Sequence of the first protein:
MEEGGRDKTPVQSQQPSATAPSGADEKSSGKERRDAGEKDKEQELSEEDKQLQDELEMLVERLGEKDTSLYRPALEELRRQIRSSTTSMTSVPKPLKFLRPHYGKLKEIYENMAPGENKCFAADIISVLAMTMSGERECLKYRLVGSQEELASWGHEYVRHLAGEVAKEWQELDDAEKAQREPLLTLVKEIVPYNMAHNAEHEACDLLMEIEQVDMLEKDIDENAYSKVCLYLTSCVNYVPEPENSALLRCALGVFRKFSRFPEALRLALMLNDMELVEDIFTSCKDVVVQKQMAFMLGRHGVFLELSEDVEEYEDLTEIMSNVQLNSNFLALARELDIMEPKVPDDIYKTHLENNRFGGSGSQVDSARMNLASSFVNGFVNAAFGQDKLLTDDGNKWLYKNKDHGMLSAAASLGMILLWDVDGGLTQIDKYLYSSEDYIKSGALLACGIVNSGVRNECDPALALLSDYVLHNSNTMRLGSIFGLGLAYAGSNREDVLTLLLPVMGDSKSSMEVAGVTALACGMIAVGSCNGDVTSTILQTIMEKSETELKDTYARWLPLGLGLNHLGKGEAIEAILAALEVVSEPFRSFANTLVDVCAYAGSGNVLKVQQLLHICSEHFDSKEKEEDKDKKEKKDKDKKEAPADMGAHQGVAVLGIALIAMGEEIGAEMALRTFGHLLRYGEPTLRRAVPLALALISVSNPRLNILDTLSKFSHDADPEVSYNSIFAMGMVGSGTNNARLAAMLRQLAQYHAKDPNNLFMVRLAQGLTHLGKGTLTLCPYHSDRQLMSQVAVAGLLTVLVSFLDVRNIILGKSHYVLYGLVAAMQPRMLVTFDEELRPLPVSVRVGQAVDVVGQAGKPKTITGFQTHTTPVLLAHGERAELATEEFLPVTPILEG

Contacts between the two chains:
Residue R828 in the first protein interacts with residue V172 in the second protein (closest heavy-atom distance 3.4 Å).
Residue M825 in the first protein contacts residue K169 in the second protein (closest heavy-atom distance 3.8 Å).
Residue S843 in the first protein contacts residue Y174 in the second protein (closest heavy-atom distance 3.1 Å).
Residue P827 in the first protein contacts residue D171 in the second protein (closest heavy-atom distance 3.4 Å).
Residue K66 in the first protein contacts residue R398 in the second protein (closest heavy-atom distance 3.2 Å).
Residue V842 in the first protein is in contact with residue T173 in the second protein (closest heavy-atom distance 3.2 Å).
Residue S147 in the first protein contacts residue R401 in the second protein (closest heavy-atom distance 3.5 Å).
Residue H868 in the first protein is in contact with residue R360 in the second protein (closest heavy-atom distance 3.4 Å).
Residue K219 in the first protein contacts residue S363 in the second protein (closest heavy-atom distance 3.6 Å).
Residue L144 in the first protein interacts with residue A399 in the second protein (closest heavy-atom distance 3.6 Å).
Residue L696 in the first protein is in contact with residue A76 in the second protein (closest heavy-atom distance 3.4 Å).
Residue E150 in the first protein contacts residue R398 in the second protein (closest heavy-atom distance 3.0 Å).
Residue L692 in the first protein contacts residue L77 in the second protein (closest heavy-atom distance 3.8 Å).
Residue E150 in the first protein interacts with residue R400 in the second protein (closest heavy-atom distance 3.2 Å).
Residue F865 in the first protein contacts residue I357 in the second protein (closest heavy-atom distance 3.6 Å).
Residue A693 in the first protein is in contact with residue L72 in the second protein (closest heavy-atom distance 3.4 Å).
Residue V145 in the first protein interacts with residue R401 in the second protein (closest heavy-atom distance 3.3 Å).
Residue Y158 in the first protein interacts with residue R400 in the second protein (closest heavy-atom distance 3.5 Å).
Residue V846 in the first protein interacts with residue N231 in the second protein (closest heavy-atom distance 3.4 Å).
Residue M825 in the first protein interacts with residue N231 in the second protein (closest heavy-atom distance 3.6 Å).
Residue V844 in the first protein interacts with residue T173 in the second protein (closest heavy-atom distance 3.9 Å).
Residue M729 in the first protein contacts residue L77 in the second protein (closest heavy-atom distance 3.6 Å).
Residue V844 in the first protein contacts residue D171 in the second protein (closest heavy-atom distance 3.5 Å).
Residue R845 in the first protein contacts residue Y174 in the second protein (closest heavy-atom distance 3.4 Å).
Residue R845 in the first protein is in contact with residue R232 in the second protein (closest heavy-atom distance 3.4 Å).
Residue V846 in the first protein is in contact with residue D234 in the second protein (closest heavy-atom distance 3.8 Å).
Residue A689 in the first protein contacts residue A73 in the second protein (closest heavy-atom distance 3.1 Å).
Residue E218 in the first protein contacts residue R360 in the second protein (closest heavy-atom distance 3.5 Å).
Residue K219 in the first protein interacts with residue S361 in the second protein (closest heavy-atom distance 3.1 Å).
Residue Q148 in the first protein contacts residue A399 in the second protein (closest heavy-atom distance 3.8 Å).
Residue V188 in the first protein is in contact with residue R400 in the second protein (closest heavy-atom distance 3.5 Å).
Residue L187 in the first protein is in contact with residue R401 in the second protein (closest heavy-atom distance 3.8 Å).
Residue K219 in the first protein interacts with residue R366 in the second protein (closest heavy-atom distance 3.7 Å).
Residue L187 in the first protein is in contact with residue R400 in the second protein (closest heavy-atom distance 3.2 Å).
Residue P827 in the first protein is in contact with residue K169 in the second protein (closest heavy-atom distance 3.7 Å).
Residue V842 in the first protein interacts with residue S361 in the second protein (closest heavy-atom distance 3.9 Å).
Residue S147 in the first protein interacts with residue A399 in the second protein (closest heavy-atom distance 3.3 Å).
Residue A152 in the first protein interacts with residue R400 in the second protein (closest heavy-atom distance 3.3 Å).
Residue E218 in the first protein contacts residue S361 in the second protein (closest heavy-atom distance 3.7 Å).
Residue A728 in the first protein contacts residue L77 in the second protein (closest heavy-atom distance 3.6 Å).
Residue L692 in the first protein contacts residue A73 in the second protein (closest heavy-atom distance 3.2 Å).
Residue G146 in the first protein contacts residue R401 in the second protein (closest heavy-atom distance 3.3 Å).
Residue E150 in the first protein contacts residue A399 in the second protein (closest heavy-atom distance 3.4 Å).
Residue R845 in the first protein is in contact with residue N231 in the second protein (closest heavy-atom distance 3.1 Å).
Residue D220 in the first protein is in contact with residue S363 in the second protein (closest heavy-atom distance 3.2 Å).
Residue L696 in the first protein contacts residue D79 in the second protein (closest heavy-atom distance 3.8 Å).
Residue L151 in the first protein contacts residue R400 in the second protein (closest heavy-atom distance 3.9 Å).
Residue Q148 in the first protein is in contact with residue R401 in the second protein (closest heavy-atom distance 3.6 Å).
Residue G155 in the first protein is in contact with residue R400 in the second protein (closest heavy-atom distance 3.9 Å).
Residue G146 in the first protein is in contact with residue A399 in the second protein (closest heavy-atom distance 3.6 Å).
Residue V145 in the first protein interacts with residue A399 in the second protein (closest heavy-atom distance 3.1 Å).
Residue V842 in the first protein is in contact with residue S175 in the second protein (closest heavy-atom distance 3.7 Å).
Residue F865 in the first protein is in contact with residue S175 in the second protein (closest heavy-atom distance 3.6 Å).
Residue N605 in the first protein contacts residue Y41 in the second protein (closest heavy-atom distance 2.9 Å).
Residue S725 in the first protein contacts residue L77 in the second protein (closest heavy-atom distance 3.6 Å).
Residue V145 in the first protein contacts residue R400 in the second protein (closest heavy-atom distance 3.0 Å).
Residue E149 in the first protein is in contact with residue R398 in the second protein (closest heavy-atom distance 3.2 Å).
Residue Q148 in the first protein contacts residue K407 in the second protein (closest heavy-atom distance 3.0 Å).
Residue V844 in the first protein interacts with residue Y174 in the second protein (closest heavy-atom distance 3.9 Å).
Residue P827 in the first protein is in contact with residue P170 in the second protein (closest heavy-atom distance 3.9 Å).

Sequence of the second protein:
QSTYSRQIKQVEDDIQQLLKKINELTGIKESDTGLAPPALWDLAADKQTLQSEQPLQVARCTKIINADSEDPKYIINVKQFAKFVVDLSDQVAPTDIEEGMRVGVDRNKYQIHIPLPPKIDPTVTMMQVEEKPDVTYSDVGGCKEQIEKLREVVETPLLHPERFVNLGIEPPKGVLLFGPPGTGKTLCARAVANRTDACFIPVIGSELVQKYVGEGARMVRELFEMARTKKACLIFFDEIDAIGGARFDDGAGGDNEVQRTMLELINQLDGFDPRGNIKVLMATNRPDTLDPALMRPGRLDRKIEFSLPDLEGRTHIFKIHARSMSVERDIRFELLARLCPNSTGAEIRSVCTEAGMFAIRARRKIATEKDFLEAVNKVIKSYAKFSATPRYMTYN

The following describes two proteins that form a bound complex.